Sequence of chain B:
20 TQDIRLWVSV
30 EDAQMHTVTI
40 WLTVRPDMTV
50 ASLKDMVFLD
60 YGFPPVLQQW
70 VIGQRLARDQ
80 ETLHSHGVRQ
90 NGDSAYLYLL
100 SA

Residue-level contacts at the interface:
Residue R140 in chain A is in contact with residue Y60 in chain B (closest heavy-atom distance 3.6 Å).
Residue F146 in chain A is in contact with residue D31 in chain B (closest heavy-atom distance 3.3 Å).
Residue F146 in chain A is in contact with residue H35 in chain B (closest heavy-atom distance 3.1 Å).
Residue L143 in chain A is in contact with residue I39 in chain B (closest heavy-atom distance 4.0 Å).
Residue L143 in chain A interacts with residue F62 in chain B (closest heavy-atom distance 4.0 Å).
Residue F146 in chain A interacts with residue V37 in chain B (closest heavy-atom distance 3.9 Å).
Residue L150 in chain A interacts with residue P63 in chain B (closest heavy-atom distance 4.3 Å).
Residue L150 in chain A contacts residue A101 in chain B (closest heavy-atom distance 2.9 Å).
Residue L150 in chain A contacts residue S100 in chain B (closest heavy-atom distance 3.8 Å).
Residue R149 in chain A interacts with residue D31 in chain B (closest heavy-atom distance 3.0 Å).
Residue L150 in chain A interacts with residue L99 in chain B (closest heavy-atom distance 3.2 Å).
Residue Q139 in chain A is in contact with residue Y60 in chain B (closest heavy-atom distance 2.8 Å).
Residue F146 in chain A is in contact with residue L98 in chain B (closest heavy-atom distance 4.4 Å).
Residue S111 in chain A contacts residue W40 in chain B (closest heavy-atom distance 5.0 Å).
Residue R149 in chain A contacts residue M34 in chain B (closest heavy-atom distance 3.0 Å).
Residue T136 in chain A contacts residue D59 in chain B (closest heavy-atom distance 4.1 Å).
Residue Q139 in chain A contacts residue W40 in chain B (closest heavy-atom distance 2.8 Å).
Residue L135 in chain A is in contact with residue Y60 in chain B (closest heavy-atom distance 4.6 Å).
Residue R140 in chain A interacts with residue D59 in chain B (closest heavy-atom distance 2.5 Å).
Residue F146 in chain A is in contact with residue E30 in chain B (closest heavy-atom distance 3.8 Å).
Residue L150 in chain A interacts with residue F62 in chain B (closest heavy-atom distance 3.4 Å).
Residue R149 in chain A interacts with residue Q33 in chain B (closest heavy-atom distance 3.7 Å).
Residue F146 in chain A is in contact with residue V29 in chain B (closest heavy-atom distance 3.5 Å).
Residue L150 in chain A contacts residue L98 in chain B (closest heavy-atom distance 4.2 Å).
Residue L143 in chain A interacts with residue V29 in chain B (closest heavy-atom distance 4.3 Å).
Residue L135 in chain A is in contact with residue W40 in chain B (closest heavy-atom distance 4.3 Å).
Residue R142 in chain A interacts with residue V37 in chain B (closest heavy-atom distance 4.0 Å).
Residue R140 in chain A interacts with residue L58 in chain B (closest heavy-atom distance 4.9 Å).
Residue R147 in chain A is in contact with residue Y60 in chain B (closest heavy-atom distance 3.4 Å).
Residue Q139 in chain A contacts residue T38 in chain B (closest heavy-atom distance 4.8 Å).
Residue W151 in chain A is in contact with residue A101 in chain B (closest heavy-atom distance 4.7 Å).
Residue F146 in chain A interacts with residue F62 in chain B (closest heavy-atom distance 4.2 Å).
Residue Q139 in chain A interacts with residue I39 in chain B (closest heavy-atom distance 3.4 Å).
Residue L112 in chain A is in contact with residue R24 in chain B (closest heavy-atom distance 3.9 Å).
Residue L143 in chain A contacts residue Y60 in chain B (closest heavy-atom distance 3.7 Å).
Residue W151 in chain A contacts residue G61 in chain B (closest heavy-atom distance 4.4 Å).
Residue T136 in chain A contacts residue Y60 in chain B (closest heavy-atom distance 3.6 Å).
Residue R142 in chain A interacts with residue T38 in chain B (closest heavy-atom distance 3.6 Å).
Residue R147 in chain A is in contact with residue F62 in chain B (closest heavy-atom distance 3.6 Å).
Residue W151 in chain A is in contact with residue P63 in chain B (closest heavy-atom distance 4.0 Å).
Residue F146 in chain A interacts with residue M34 in chain B (closest heavy-atom distance 4.3 Å).
Residue L150 in chain A is in contact with residue L66 in chain B (closest heavy-atom distance 4.1 Å).
Residue F146 in chain A is in contact with residue T36 in chain B (closest heavy-atom distance 4.2 Å).
Residue L112 in chain A is in contact with residue W40 in chain B (closest heavy-atom distance 3.8 Å).
Residue W151 in chain A contacts residue L66 in chain B (closest heavy-atom distance 4.9 Å).
Residue R147 in chain A is in contact with residue G61 in chain B (closest heavy-atom distance 4.6 Å).
Residue L150 in chain A contacts residue G61 in chain B (closest heavy-atom distance 4.3 Å).
Residue E108 in chain A interacts with residue R24 in chain B (closest heavy-atom distance 4.9 Å).
Residue L143 in chain A contacts residue V37 in chain B (closest heavy-atom distance 3.4 Å).
Residue R149 in chain A is in contact with residue S100 in chain B (closest heavy-atom distance 3.9 Å).
Residue Q139 in chain A interacts with residue L41 in chain B (closest heavy-atom distance 4.9 Å).

This data describes a binding interaction between two proteins.

Sequence of chain A:
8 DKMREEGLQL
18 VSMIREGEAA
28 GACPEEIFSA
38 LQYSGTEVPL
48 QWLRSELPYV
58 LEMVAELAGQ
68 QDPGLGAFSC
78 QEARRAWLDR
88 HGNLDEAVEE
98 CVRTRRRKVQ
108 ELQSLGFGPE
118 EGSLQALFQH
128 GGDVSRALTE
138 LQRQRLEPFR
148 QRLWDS